Sequence of the second protein:
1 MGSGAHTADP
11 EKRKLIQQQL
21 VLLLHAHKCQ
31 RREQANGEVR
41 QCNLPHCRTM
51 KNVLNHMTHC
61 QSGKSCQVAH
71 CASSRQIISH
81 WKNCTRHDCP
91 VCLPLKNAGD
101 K

Contacts between the two chains:
Residue T7 in the second protein is in contact with residue L41 in the first protein (closest heavy-atom distance 3.0 Å).
Residue T7 in the second protein contacts residue W40 in the first protein (closest heavy-atom distance 2.7 Å).
Residue V21 in the second protein contacts residue L30 in the first protein (closest heavy-atom distance 3.7 Å).
Residue R13 in the second protein is in contact with residue Q43 in the first protein (closest heavy-atom distance 3.4 Å).
Residue H46 in the second protein contacts residue L30 in the first protein (closest heavy-atom distance 3.1 Å).
Residue H80 in the second protein interacts with residue M49 in the first protein (closest heavy-atom distance 3.3 Å).
Residue I16 in the second protein contacts residue L39 in the first protein (closest heavy-atom distance 3.2 Å).
Residue I16 in the second protein contacts residue M49 in the first protein (closest heavy-atom distance 3.3 Å).
Residue I78 in the second protein is in contact with residue N9 in the first protein (closest heavy-atom distance 3.3 Å).
Residue H25 in the second protein is in contact with residue L21 in the first protein (closest heavy-atom distance 3.4 Å).
Residue H25 in the second protein is in contact with residue M22 in the first protein (closest heavy-atom distance 3.3 Å).
Residue L15 in the second protein contacts residue P37 in the first protein (closest heavy-atom distance 3.1 Å).
Residue L24 in the second protein is in contact with residue T13 in the first protein (closest heavy-atom distance 3.1 Å).
Residue V21 in the second protein contacts residue V25 in the first protein (closest heavy-atom distance 3.7 Å).
Residue S73 in the second protein interacts with residue L39 in the first protein (closest heavy-atom distance 3.1 Å).
Residue K12 in the second protein interacts with residue W40 in the first protein (closest heavy-atom distance 3.0 Å).
Residue K12 in the second protein contacts residue E38 in the first protein (closest heavy-atom distance 3.5 Å).
Residue V91 in the second protein contacts residue F46 in the first protein (closest heavy-atom distance 3.4 Å).
Residue Q18 in the second protein interacts with residue I33 in the first protein (closest heavy-atom distance 3.7 Å).
Residue W81 in the second protein interacts with residue I11 in the first protein (closest heavy-atom distance 3.2 Å).
Residue S73 in the second protein contacts residue W40 in the first protein (closest heavy-atom distance 3.0 Å).
Residue L15 in the second protein interacts with residue L39 in the first protein (closest heavy-atom distance 3.4 Å).
Residue Q18 in the second protein interacts with residue M28 in the first protein (closest heavy-atom distance 2.9 Å).
Residue K82 in the second protein contacts residue V10 in the first protein (closest heavy-atom distance 3.3 Å).
Residue Q19 in the second protein is in contact with residue L39 in the first protein (closest heavy-atom distance 3.3 Å).
Residue L44 in the second protein is in contact with residue M22 in the first protein (closest heavy-atom distance 3.4 Å).
Residue T7 in the second protein interacts with residue G42 in the first protein (closest heavy-atom distance 3.3 Å).
Residue Q76 in the second protein contacts residue M49 in the first protein (closest heavy-atom distance 3.1 Å).
Residue P10 in the second protein interacts with residue Q43 in the first protein (closest heavy-atom distance 3.6 Å).
Residue R13 in the second protein interacts with residue F46 in the first protein (closest heavy-atom distance 3.0 Å).
Residue W81 in the second protein contacts residue D12 in the first protein (closest heavy-atom distance 3.5 Å).
Residue Q18 in the second protein is in contact with residue L30 in the first protein (closest heavy-atom distance 3.0 Å).
Residue A8 in the second protein interacts with residue W40 in the first protein (closest heavy-atom distance 3.1 Å).
Residue L95 in the second protein interacts with residue I16 in the first protein (closest heavy-atom distance 2.7 Å).
Residue H46 in the second protein is in contact with residue I33 in the first protein (closest heavy-atom distance 3.0 Å).
Residue V21 in the second protein contacts residue L21 in the first protein (closest heavy-atom distance 3.5 Å).
Residue K28 in the second protein contacts residue T13 in the first protein (closest heavy-atom distance 3.1 Å).
Residue Q76 in the second protein contacts residue T50 in the first protein (closest heavy-atom distance 3.8 Å).
Residue K28 in the second protein contacts residue I16 in the first protein (closest heavy-atom distance 3.0 Å).
Residue H27 in the second protein contacts residue N9 in the first protein (closest heavy-atom distance 3.2 Å).
Residue S79 in the second protein interacts with residue D51 in the first protein (closest heavy-atom distance 2.6 Å).
Residue I78 in the second protein interacts with residue I11 in the first protein (closest heavy-atom distance 3.4 Å).
Residue A69 in the second protein is in contact with residue W40 in the first protein (closest heavy-atom distance 3.2 Å).
Residue K96 in the second protein is in contact with residue F15 in the first protein (closest heavy-atom distance 3.0 Å).
Residue H6 in the second protein is in contact with residue W40 in the first protein (closest heavy-atom distance 2.9 Å).
Residue N83 in the second protein is in contact with residue D51 in the first protein (closest heavy-atom distance 2.6 Å).
Residue A5 in the second protein contacts residue W40 in the first protein (closest heavy-atom distance 3.2 Å).
Residue M57 in the second protein contacts residue N9 in the first protein (closest heavy-atom distance 3.4 Å).
Residue K12 in the second protein is in contact with residue L39 in the first protein (closest heavy-atom distance 2.9 Å).
Residue R32 in the second protein interacts with residue E18 in the first protein (closest heavy-atom distance 2.6 Å).
Residue A5 in the second protein contacts residue E38 in the first protein (closest heavy-atom distance 2.6 Å).
Residue Q19 in the second protein contacts residue L36 in the first protein (closest heavy-atom distance 3.5 Å).
Residue A72 in the second protein interacts with residue W40 in the first protein (closest heavy-atom distance 3.4 Å).
Residue Q76 in the second protein interacts with residue L41 in the first protein (closest heavy-atom distance 3.1 Å).
Residue M50 in the second protein interacts with residue L36 in the first protein (closest heavy-atom distance 3.5 Å).
Residue L44 in the second protein interacts with residue D31 in the first protein (closest heavy-atom distance 3.3 Å).
Residue H46 in the second protein interacts with residue L36 in the first protein (closest heavy-atom distance 3.6 Å).
Residue I77 in the second protein is in contact with residue L39 in the first protein (closest heavy-atom distance 3.8 Å).
Residue K101 in the second protein interacts with residue L24 in the first protein (closest heavy-atom distance 2.9 Å).
Residue H70 in the second protein contacts residue P37 in the first protein (closest heavy-atom distance 3.3 Å).

These two protein chains interact to form a complex.

Sequence of the first protein:
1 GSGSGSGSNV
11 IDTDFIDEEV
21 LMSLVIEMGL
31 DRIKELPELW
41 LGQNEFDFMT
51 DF